The following describes two proteins that form a bound complex.

Sequence of protein 2:
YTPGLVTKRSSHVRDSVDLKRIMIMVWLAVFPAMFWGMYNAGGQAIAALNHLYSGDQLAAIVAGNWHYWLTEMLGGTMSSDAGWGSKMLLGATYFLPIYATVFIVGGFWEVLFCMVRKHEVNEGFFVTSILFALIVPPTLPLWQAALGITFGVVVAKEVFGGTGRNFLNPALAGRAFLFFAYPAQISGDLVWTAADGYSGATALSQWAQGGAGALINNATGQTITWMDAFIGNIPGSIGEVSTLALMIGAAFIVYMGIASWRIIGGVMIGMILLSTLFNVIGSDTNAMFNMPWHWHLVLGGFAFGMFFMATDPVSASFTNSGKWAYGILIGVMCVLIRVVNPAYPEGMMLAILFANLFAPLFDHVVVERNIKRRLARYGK

Sequence of protein 1:
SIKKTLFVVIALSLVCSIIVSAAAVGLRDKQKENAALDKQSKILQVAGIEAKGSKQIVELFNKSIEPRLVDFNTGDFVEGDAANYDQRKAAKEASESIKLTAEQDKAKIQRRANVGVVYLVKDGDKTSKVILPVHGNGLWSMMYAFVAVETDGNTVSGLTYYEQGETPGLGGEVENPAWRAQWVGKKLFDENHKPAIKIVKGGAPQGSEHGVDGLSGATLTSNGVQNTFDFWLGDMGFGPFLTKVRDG

Interface contacts:
Residue P217 in protein 2 interacts with residue G208 in protein 1 (closest heavy-atom distance 4.2 Å).
Residue Y378 in protein 2 is in contact with residue K207 in protein 1 (closest heavy-atom distance 3.9 Å).